Sequence of protein 2:
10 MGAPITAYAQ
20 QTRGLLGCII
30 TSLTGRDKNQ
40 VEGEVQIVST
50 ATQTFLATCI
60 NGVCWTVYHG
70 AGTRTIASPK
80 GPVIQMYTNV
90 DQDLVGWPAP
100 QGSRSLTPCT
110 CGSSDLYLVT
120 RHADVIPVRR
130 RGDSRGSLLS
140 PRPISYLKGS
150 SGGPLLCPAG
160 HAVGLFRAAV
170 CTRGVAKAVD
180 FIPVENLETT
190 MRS

Interface contacts:
Residue S48 in protein 2 contacts residue V5 in protein 1 (closest heavy-atom distance 3.6 Å).
Residue E43 in protein 2 is in contact with residue V12 in protein 1 (closest heavy-atom distance 3.7 Å).
Residue T15 in protein 2 contacts residue L13 in protein 1 (closest heavy-atom distance 3.3 Å).
Residue M10 in protein 2 is in contact with residue L13 in protein 1 (closest heavy-atom distance 3.9 Å).
Residue I46 in protein 2 contacts residue I7 in protein 1 (closest heavy-atom distance 3.5 Å).
Residue R73 in protein 2 interacts with residue K2 in protein 1 (closest heavy-atom distance 3.5 Å).
Residue A18 in protein 2 is in contact with residue R10 in protein 1 (closest heavy-atom distance 3.2 Å).
Residue T72 in protein 2 interacts with residue K2 in protein 1 (closest heavy-atom distance 3.4 Å).
Residue R120 in protein 2 contacts residue I11 in protein 1 (closest heavy-atom distance 3.6 Å).
Residue S31 in protein 2 is in contact with residue V6 in protein 1 (closest heavy-atom distance 3.5 Å).
Residue Q19 in protein 2 contacts residue G9 in protein 1 (closest heavy-atom distance 3.1 Å).
Residue V47 in protein 2 interacts with residue V5 in protein 1 (closest heavy-atom distance 3.3 Å).
Residue C27 in protein 2 contacts residue V6 in protein 1 (closest heavy-atom distance 3.8 Å).
Residue R103 in protein 2 contacts residue S14 in protein 1 (closest heavy-atom distance 3.1 Å).
Residue T21 in protein 2 contacts residue G9 in protein 1 (closest heavy-atom distance 3.0 Å).
Residue E43 in protein 2 interacts with residue S14 in protein 1 (closest heavy-atom distance 3.0 Å).
Residue I46 in protein 2 interacts with residue I11 in protein 1 (closest heavy-atom distance 3.9 Å).
Residue T21 in protein 2 is in contact with residue I7 in protein 1 (closest heavy-atom distance 3.9 Å).
Residue I14 in protein 2 contacts residue L13 in protein 1 (closest heavy-atom distance 3.9 Å).
Residue T49 in protein 2 contacts residue V5 in protein 1 (closest heavy-atom distance 3.9 Å).
Residue Q39 in protein 2 is in contact with residue R10 in protein 1 (closest heavy-atom distance 3.3 Å).
Residue T21 in protein 2 contacts residue R10 in protein 1 (closest heavy-atom distance 3.9 Å).
Residue A76 in protein 2 contacts residue S4 in protein 1 (closest heavy-atom distance 3.8 Å).
Residue V47 in protein 2 contacts residue V6 in protein 1 (closest heavy-atom distance 3.3 Å).
Residue G34 in protein 2 contacts residue S4 in protein 1 (closest heavy-atom distance 3.8 Å).
Residue Q45 in protein 2 contacts residue G9 in protein 1 (closest heavy-atom distance 3.6 Å).
Residue R22 in protein 2 interacts with residue V8 in protein 1 (closest heavy-atom distance 3.2 Å).
Residue Q45 in protein 2 interacts with residue I7 in protein 1 (closest heavy-atom distance 3.4 Å).
Residue I46 in protein 2 interacts with residue V8 in protein 1 (closest heavy-atom distance 2.8 Å).
Residue T119 in protein 2 is in contact with residue I11 in protein 1 (closest heavy-atom distance 3.5 Å).
Residue R22 in protein 2 is in contact with residue V6 in protein 1 (closest heavy-atom distance 3.7 Å).
Residue T74 in protein 2 interacts with residue V5 in protein 1 (closest heavy-atom distance 2.8 Å).
Residue E41 in protein 2 is in contact with residue R10 in protein 1 (closest heavy-atom distance 3.2 Å).
Residue Y17 in protein 2 interacts with residue V12 in protein 1 (closest heavy-atom distance 2.8 Å).
Residue S31 in protein 2 contacts residue S4 in protein 1 (closest heavy-atom distance 3.0 Å).
Residue I46 in protein 2 contacts residue G9 in protein 1 (closest heavy-atom distance 2.6 Å).
Residue E43 in protein 2 contacts residue L13 in protein 1 (closest heavy-atom distance 2.9 Å).
Residue Y17 in protein 2 interacts with residue I11 in protein 1 (closest heavy-atom distance 3.1 Å).
Residue C27 in protein 2 is in contact with residue V8 in protein 1 (closest heavy-atom distance 3.8 Å).
Residue Q20 in protein 2 interacts with residue V8 in protein 1 (closest heavy-atom distance 3.5 Å).
Residue Q19 in protein 2 is in contact with residue R10 in protein 1 (closest heavy-atom distance 2.7 Å).
Residue V44 in protein 2 is in contact with residue R10 in protein 1 (closest heavy-atom distance 3.5 Å).
Residue R103 in protein 2 contacts residue V12 in protein 1 (closest heavy-atom distance 3.8 Å).
Residue A70 in protein 2 contacts residue V5 in protein 1 (closest heavy-atom distance 3.9 Å).
Residue S48 in protein 2 interacts with residue V6 in protein 1 (closest heavy-atom distance 2.8 Å).
Residue A76 in protein 2 interacts with residue V5 in protein 1 (closest heavy-atom distance 3.1 Å).
Residue T30 in protein 2 contacts residue V6 in protein 1 (closest heavy-atom distance 3.6 Å).
Residue S31 in protein 2 interacts with residue G3 in protein 1 (closest heavy-atom distance 3.8 Å).
Residue T74 in protein 2 contacts residue S4 in protein 1 (closest heavy-atom distance 2.9 Å).
Residue R22 in protein 2 interacts with residue I7 in protein 1 (closest heavy-atom distance 3.5 Å).
Residue E43 in protein 2 is in contact with residue I11 in protein 1 (closest heavy-atom distance 3.7 Å).
Residue T15 in protein 2 interacts with residue G15 in protein 1 (closest heavy-atom distance 3.5 Å).
Residue I75 in protein 2 contacts residue V5 in protein 1 (closest heavy-atom distance 3.5 Å).
Residue A16 in protein 2 interacts with residue L13 in protein 1 (closest heavy-atom distance 3.7 Å).
Residue I46 in protein 2 is in contact with residue R10 in protein 1 (closest heavy-atom distance 3.7 Å).
Residue V118 in protein 2 is in contact with residue L13 in protein 1 (closest heavy-atom distance 3.8 Å).
Residue R73 in protein 2 is in contact with residue G3 in protein 1 (closest heavy-atom distance 3.1 Å).
Residue V44 in protein 2 contacts residue I11 in protein 1 (closest heavy-atom distance 2.9 Å).
Residue A16 in protein 2 interacts with residue V12 in protein 1 (closest heavy-atom distance 3.4 Å).
Residue T21 in protein 2 contacts residue V8 in protein 1 (closest heavy-atom distance 2.7 Å).

Sequence of protein 1:
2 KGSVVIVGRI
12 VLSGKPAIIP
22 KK

These two protein chains interact to form a complex.